Sequence of protein 2:
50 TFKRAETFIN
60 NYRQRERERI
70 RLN

Sequence of protein 1:
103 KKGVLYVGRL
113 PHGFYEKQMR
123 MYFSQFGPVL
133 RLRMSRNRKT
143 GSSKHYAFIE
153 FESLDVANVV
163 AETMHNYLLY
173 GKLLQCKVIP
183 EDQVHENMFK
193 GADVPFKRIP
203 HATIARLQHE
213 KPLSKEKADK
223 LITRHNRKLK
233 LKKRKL

Residue-level contacts at the interface:
Residue F116 in protein 1 contacts residue I58 in protein 2 (closest heavy-atom distance 3.7 Å).
Residue Y117 in protein 1 contacts residue I58 in protein 2 (closest heavy-atom distance 4.5 Å).
Residue Y172 in protein 1 contacts residue R62 in protein 2 (closest heavy-atom distance 4.3 Å).
Residue Y124 in protein 1 interacts with residue A54 in protein 2 (closest heavy-atom distance 4.0 Å).
Residue Y117 in protein 1 is in contact with residue Y61 in protein 2 (closest heavy-atom distance 4.0 Å).
Residue F128 in protein 1 interacts with residue F51 in protein 2 (closest heavy-atom distance 4.3 Å).
Residue H114 in protein 1 contacts residue I58 in protein 2 (closest heavy-atom distance 4.2 Å).
Residue Y124 in protein 1 is in contact with residue F51 in protein 2 (closest heavy-atom distance 4.9 Å).
Residue Q120 in protein 1 contacts residue F57 in protein 2 (closest heavy-atom distance 4.9 Å).
Residue G115 in protein 1 contacts residue Y61 in protein 2 (closest heavy-atom distance 3.1 Å).
Residue Q127 in protein 1 interacts with residue F51 in protein 2 (closest heavy-atom distance 3.4 Å).
Residue L171 in protein 1 interacts with residue E55 in protein 2 (closest heavy-atom distance 5.0 Å).
Residue G115 in protein 1 contacts residue I58 in protein 2 (closest heavy-atom distance 3.5 Å).
Residue Q120 in protein 1 contacts residue I58 in protein 2 (closest heavy-atom distance 4.2 Å).
Residue G115 in protein 1 interacts with residue R62 in protein 2 (closest heavy-atom distance 4.8 Å).
Residue H114 in protein 1 interacts with residue R62 in protein 2 (closest heavy-atom distance 2.8 Å).

The following describes two proteins that form a bound complex.